Residue-level contacts at the interface:
Residue G72 in the second protein is in contact with residue V31 in the first protein (closest heavy-atom distance 3.4 Å).
Residue I88 in the second protein interacts with residue T46 in the first protein (closest heavy-atom distance 4.4 Å).
Residue I76 in the second protein contacts residue A35 in the first protein (closest heavy-atom distance 3.3 Å).
Residue G72 in the second protein contacts residue A35 in the first protein (closest heavy-atom distance 4.0 Å).
Residue V73 in the second protein interacts with residue A35 in the first protein (closest heavy-atom distance 4.4 Å).
Residue L75 in the second protein is in contact with residue V31 in the first protein (closest heavy-atom distance 4.7 Å).
Residue I76 in the second protein contacts residue I39 in the first protein (closest heavy-atom distance 3.4 Å).
Residue Q71 in the second protein interacts with residue V31 in the first protein (closest heavy-atom distance 3.8 Å).
Residue F85 in the second protein contacts residue F45 in the first protein (closest heavy-atom distance 3.7 Å).
Residue I88 in the second protein interacts with residue F45 in the first protein (closest heavy-atom distance 3.6 Å).
Residue A81 in the second protein contacts residue F42 in the first protein (closest heavy-atom distance 4.0 Å).
Residue L82 in the second protein is in contact with residue F42 in the first protein (closest heavy-atom distance 4.2 Å).
Residue L77 in the second protein contacts residue F42 in the first protein (closest heavy-atom distance 3.6 Å).
Residue F69 in the second protein contacts residue V33 in the first protein (closest heavy-atom distance 3.6 Å).
Residue G72 in the second protein contacts residue G34 in the first protein (closest heavy-atom distance 4.3 Å).
Residue L77 in the second protein is in contact with residue G38 in the first protein (closest heavy-atom distance 4.8 Å).
Residue F69 in the second protein is in contact with residue G34 in the first protein (closest heavy-atom distance 3.9 Å).
Residue V73 in the second protein contacts residue G38 in the first protein (closest heavy-atom distance 4.6 Å).
Residue D68 in the second protein interacts with residue V30 in the first protein (closest heavy-atom distance 3.7 Å).
Residue V73 in the second protein interacts with residue G34 in the first protein (closest heavy-atom distance 4.0 Å).
Residue F69 in the second protein is in contact with residue V30 in the first protein (closest heavy-atom distance 4.1 Å).
Residue F85 in the second protein contacts residue F42 in the first protein (closest heavy-atom distance 4.4 Å).

Sequence of the second protein:
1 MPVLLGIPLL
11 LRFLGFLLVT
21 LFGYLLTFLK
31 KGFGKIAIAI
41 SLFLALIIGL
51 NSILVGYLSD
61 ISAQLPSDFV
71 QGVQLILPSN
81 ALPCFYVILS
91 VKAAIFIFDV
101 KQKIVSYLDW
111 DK

These two protein chains interact to form a complex.

Sequence of the first protein:
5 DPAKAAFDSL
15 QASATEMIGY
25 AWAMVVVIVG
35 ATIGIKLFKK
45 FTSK